The following describes two proteins that form a bound complex.

Sequence of the first protein:
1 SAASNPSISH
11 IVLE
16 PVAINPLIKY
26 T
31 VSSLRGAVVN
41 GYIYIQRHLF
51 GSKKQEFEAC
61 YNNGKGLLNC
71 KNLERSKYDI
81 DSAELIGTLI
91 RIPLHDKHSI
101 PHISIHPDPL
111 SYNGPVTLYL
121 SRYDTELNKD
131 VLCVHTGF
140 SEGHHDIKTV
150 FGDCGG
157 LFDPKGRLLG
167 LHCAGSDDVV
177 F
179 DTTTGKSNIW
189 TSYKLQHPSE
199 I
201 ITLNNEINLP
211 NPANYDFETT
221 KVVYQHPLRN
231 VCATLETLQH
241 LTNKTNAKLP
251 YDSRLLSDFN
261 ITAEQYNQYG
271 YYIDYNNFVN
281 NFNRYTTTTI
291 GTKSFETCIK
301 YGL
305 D

Interface contacts:
Residue N5 in the first protein is in contact with residue T136 in the second protein (closest heavy-atom distance 3.1 Å).
Residue K147 in the first protein contacts residue S7 in the second protein (closest heavy-atom distance 2.9 Å).
Residue A3 in the first protein contacts residue P196 in the second protein (closest heavy-atom distance 3.6 Å).
Residue E296 in the first protein contacts residue T292 in the second protein (closest heavy-atom distance 3.6 Å).
Residue L132 in the first protein interacts with residue V12 in the second protein (closest heavy-atom distance 2.9 Å).
Residue V134 in the first protein is in contact with residue I8 in the second protein (closest heavy-atom distance 3.4 Å).
Residue H135 in the first protein is in contact with residue S7 in the second protein (closest heavy-atom distance 3.5 Å).
Residue V12 in the first protein interacts with residue Y119 in the second protein (closest heavy-atom distance 3.5 Å).
Residue P196 in the first protein interacts with residue S1 in the second protein (closest heavy-atom distance 3.2 Å).
Residue S1 in the first protein contacts residue D145 in the second protein (closest heavy-atom distance 3.5 Å).
Residue R122 in the first protein is in contact with residue S9 in the second protein (closest heavy-atom distance 3.0 Å).
Residue D145 in the first protein contacts residue N5 in the second protein (closest heavy-atom distance 3.1 Å).
Residue Y191 in the first protein interacts with residue T292 in the second protein (closest heavy-atom distance 3.3 Å).
Residue G137 in the first protein is in contact with residue N5 in the second protein (closest heavy-atom distance 3.4 Å).
Residue I11 in the first protein interacts with residue D124 in the second protein (closest heavy-atom distance 3.6 Å).
Residue S9 in the first protein interacts with residue C133 in the second protein (closest heavy-atom distance 3.2 Å).
Residue I8 in the first protein is in contact with residue H135 in the second protein (closest heavy-atom distance 3.7 Å).
Residue S7 in the first protein is in contact with residue K147 in the second protein (closest heavy-atom distance 3.0 Å).
Residue E296 in the first protein contacts residue S1 in the second protein (closest heavy-atom distance 3.4 Å).
Residue C133 in the first protein contacts residue S9 in the second protein (closest heavy-atom distance 3.3 Å).
Residue S9 in the first protein interacts with residue H135 in the second protein (closest heavy-atom distance 3.6 Å).
Residue V134 in the first protein is in contact with residue H10 in the second protein (closest heavy-atom distance 2.8 Å).
Residue H135 in the first protein interacts with residue I8 in the second protein (closest heavy-atom distance 3.6 Å).
Residue T289 in the first protein is in contact with residue T287 in the second protein (closest heavy-atom distance 2.9 Å).
Residue S294 in the first protein is in contact with residue T292 in the second protein (closest heavy-atom distance 3.3 Å).
Residue E198 in the first protein is in contact with residue A2 in the second protein (closest heavy-atom distance 3.7 Å).
Residue T136 in the first protein contacts residue N5 in the second protein (closest heavy-atom distance 3.0 Å).
Residue S9 in the first protein is in contact with residue R122 in the second protein (closest heavy-atom distance 2.8 Å).
Residue H135 in the first protein is in contact with residue S9 in the second protein (closest heavy-atom distance 3.4 Å).
Residue T287 in the first protein interacts with residue T288 in the second protein (closest heavy-atom distance 3.1 Å).
Residue T287 in the first protein contacts residue T289 in the second protein (closest heavy-atom distance 2.9 Å).
Residue S1 in the first protein contacts residue P196 in the second protein (closest heavy-atom distance 3.5 Å).
Residue T292 in the first protein interacts with residue E296 in the second protein (closest heavy-atom distance 3.6 Å).
Residue T136 in the first protein contacts residue T136 in the second protein (closest heavy-atom distance 2.9 Å).
Residue V12 in the first protein contacts residue L13 in the second protein (closest heavy-atom distance 3.6 Å).
Residue D145 in the first protein is in contact with residue A2 in the second protein (closest heavy-atom distance 3.2 Å).
Residue L193 in the first protein is in contact with residue G291 in the second protein (closest heavy-atom distance 3.6 Å).
Residue N5 in the first protein contacts residue G137 in the second protein (closest heavy-atom distance 3.5 Å).
Residue I146 in the first protein interacts with residue S7 in the second protein (closest heavy-atom distance 3.6 Å).
Residue A2 in the first protein interacts with residue D145 in the second protein (closest heavy-atom distance 3.2 Å).
Residue K161 in the first protein contacts residue D124 in the second protein (closest heavy-atom distance 2.5 Å).
Residue H10 in the first protein interacts with residue C133 in the second protein (closest heavy-atom distance 3.2 Å).
Residue K300 in the first protein contacts residue S1 in the second protein (closest heavy-atom distance 2.9 Å).
Residue S7 in the first protein contacts residue H135 in the second protein (closest heavy-atom distance 3.5 Å).
Residue R163 in the first protein interacts with residue E126 in the second protein (closest heavy-atom distance 3.5 Å).
Residue T288 in the first protein is in contact with residue T287 in the second protein (closest heavy-atom distance 3.4 Å).
Residue D145 in the first protein contacts residue S1 in the second protein (closest heavy-atom distance 3.5 Å).
Residue T292 in the first protein interacts with residue S294 in the second protein (closest heavy-atom distance 3.3 Å).
Residue C133 in the first protein is in contact with residue H10 in the second protein (closest heavy-atom distance 3.2 Å).
Residue Y119 in the first protein is in contact with residue V12 in the second protein (closest heavy-atom distance 3.6 Å).
Residue S7 in the first protein is in contact with residue I146 in the second protein (closest heavy-atom distance 3.7 Å).
Residue I8 in the first protein contacts residue V134 in the second protein (closest heavy-atom distance 3.3 Å).
Residue S1 in the first protein is in contact with residue E296 in the second protein (closest heavy-atom distance 3.6 Å).
Residue S1 in the first protein contacts residue K300 in the second protein (closest heavy-atom distance 2.9 Å).
Residue K161 in the first protein contacts residue E126 in the second protein (closest heavy-atom distance 3.7 Å).
Residue V12 in the first protein contacts residue L132 in the second protein (closest heavy-atom distance 2.9 Å).
Residue N5 in the first protein is in contact with residue D145 in the second protein (closest heavy-atom distance 3.1 Å).
Residue P196 in the first protein is in contact with residue A3 in the second protein (closest heavy-atom distance 3.5 Å).
Residue H195 in the first protein contacts residue S1 in the second protein (closest heavy-atom distance 3.5 Å).
Residue H10 in the first protein interacts with residue V134 in the second protein (closest heavy-atom distance 2.7 Å).

Sequence of the second protein:
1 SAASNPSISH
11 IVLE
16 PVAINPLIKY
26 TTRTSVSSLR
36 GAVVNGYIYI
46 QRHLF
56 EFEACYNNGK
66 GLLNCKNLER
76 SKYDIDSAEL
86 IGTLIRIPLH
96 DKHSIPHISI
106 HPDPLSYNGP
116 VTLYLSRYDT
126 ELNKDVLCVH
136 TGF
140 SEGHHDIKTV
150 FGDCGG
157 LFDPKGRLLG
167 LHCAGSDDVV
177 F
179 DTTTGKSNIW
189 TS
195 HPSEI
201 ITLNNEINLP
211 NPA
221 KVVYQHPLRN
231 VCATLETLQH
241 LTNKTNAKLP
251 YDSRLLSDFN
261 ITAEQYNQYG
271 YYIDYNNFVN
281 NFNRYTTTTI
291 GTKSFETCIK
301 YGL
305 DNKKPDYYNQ